Residue-level contacts at the interface:
Residue V8 in the second protein contacts residue L107 in the first protein (closest heavy-atom distance 3.7 Å).
Residue F9 in the second protein contacts residue A106 in the first protein (closest heavy-atom distance 3.6 Å).
Residue R7 in the second protein contacts residue A106 in the first protein (closest heavy-atom distance 4.2 Å).
Residue F9 in the second protein interacts with residue S105 in the first protein (closest heavy-atom distance 3.6 Å).
Residue V8 in the second protein is in contact with residue A106 in the first protein (closest heavy-atom distance 2.7 Å).
Residue A6 in the second protein contacts residue S105 in the first protein (closest heavy-atom distance 4.8 Å).
Residue A10 in the second protein interacts with residue A106 in the first protein (closest heavy-atom distance 3.8 Å).
Residue F9 in the second protein is in contact with residue L107 in the first protein (closest heavy-atom distance 3.5 Å).
Residue A5 in the second protein interacts with residue T104 in the first protein (closest heavy-atom distance 4.7 Å).
Residue V8 in the second protein is in contact with residue S105 in the first protein (closest heavy-atom distance 3.4 Å).
Residue A6 in the second protein interacts with residue A106 in the first protein (closest heavy-atom distance 4.5 Å).
Residue F9 in the second protein contacts residue G108 in the first protein (closest heavy-atom distance 5.0 Å).
Residue A6 in the second protein is in contact with residue T104 in the first protein (closest heavy-atom distance 4.6 Å).
Residue F9 in the second protein contacts residue V101 in the first protein (closest heavy-atom distance 4.1 Å).

Sequence of the first protein:
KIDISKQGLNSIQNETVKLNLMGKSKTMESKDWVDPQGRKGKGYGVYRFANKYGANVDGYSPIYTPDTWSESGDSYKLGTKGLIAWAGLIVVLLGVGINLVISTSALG

Sequence of the second protein:
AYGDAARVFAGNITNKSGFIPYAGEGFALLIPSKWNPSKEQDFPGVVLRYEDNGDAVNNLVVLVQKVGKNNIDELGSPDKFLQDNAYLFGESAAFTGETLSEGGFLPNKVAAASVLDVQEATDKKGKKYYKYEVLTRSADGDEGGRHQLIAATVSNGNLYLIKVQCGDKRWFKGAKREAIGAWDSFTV

These two protein chains interact to form a complex.